Sequence of chain B:
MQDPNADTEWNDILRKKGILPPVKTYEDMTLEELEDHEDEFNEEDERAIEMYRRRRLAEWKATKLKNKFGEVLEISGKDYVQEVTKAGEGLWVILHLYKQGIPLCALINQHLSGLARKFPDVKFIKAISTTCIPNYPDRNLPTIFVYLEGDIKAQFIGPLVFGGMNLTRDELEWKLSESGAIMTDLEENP

Interface contacts:
Residue R315 in chain A contacts residue E72 in chain B (closest heavy-atom distance 4.8 Å).
Residue R319 in chain A is in contact with residue E65 in chain B (closest heavy-atom distance 3.2 Å).
Residue K241 in chain A is in contact with residue K86 in chain B (closest heavy-atom distance 3.2 Å).
Residue R318 in chain A is in contact with residue E65 in chain B (closest heavy-atom distance 3.9 Å).
Residue R315 in chain A contacts residue R76 in chain B (closest heavy-atom distance 4.1 Å).

Sequence of chain A:
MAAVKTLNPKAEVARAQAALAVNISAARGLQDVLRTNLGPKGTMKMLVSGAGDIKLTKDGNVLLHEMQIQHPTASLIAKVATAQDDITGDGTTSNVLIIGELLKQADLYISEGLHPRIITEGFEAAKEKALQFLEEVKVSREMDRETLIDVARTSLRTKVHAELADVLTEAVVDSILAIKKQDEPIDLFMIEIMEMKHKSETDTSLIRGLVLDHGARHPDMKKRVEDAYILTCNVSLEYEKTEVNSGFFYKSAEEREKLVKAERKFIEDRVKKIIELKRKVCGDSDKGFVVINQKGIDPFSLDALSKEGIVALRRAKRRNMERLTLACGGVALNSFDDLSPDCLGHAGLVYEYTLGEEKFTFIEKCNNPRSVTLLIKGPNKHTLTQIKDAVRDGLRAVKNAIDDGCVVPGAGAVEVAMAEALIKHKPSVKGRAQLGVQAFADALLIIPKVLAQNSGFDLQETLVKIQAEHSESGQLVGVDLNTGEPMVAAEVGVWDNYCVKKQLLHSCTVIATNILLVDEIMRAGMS

These two protein chains interact to form a complex.